This data describes a binding interaction between two proteins.

Sequence of protein 2:
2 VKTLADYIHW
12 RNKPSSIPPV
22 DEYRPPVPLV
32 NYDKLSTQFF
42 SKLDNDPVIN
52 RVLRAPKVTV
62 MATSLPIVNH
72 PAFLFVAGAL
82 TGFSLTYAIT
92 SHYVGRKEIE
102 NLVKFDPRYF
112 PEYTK

Residue-level contacts at the interface:
Residue F111 in protein 2 contacts residue K79 in protein 1 (closest heavy-atom distance 4.2 Å).
Residue V104 in protein 2 is in contact with residue K68 in protein 1 (closest heavy-atom distance 3.7 Å).
Residue E113 in protein 2 interacts with residue R4 in protein 1 (closest heavy-atom distance 3.1 Å).
Residue F111 in protein 2 interacts with residue F5 in protein 1 (closest heavy-atom distance 3.6 Å).
Residue E101 in protein 2 is in contact with residue I75 in protein 1 (closest heavy-atom distance 3.8 Å).
Residue D107 in protein 2 interacts with residue K68 in protein 1 (closest heavy-atom distance 4.0 Å).
Residue Y110 in protein 2 contacts residue R4 in protein 1 (closest heavy-atom distance 3.6 Å).
Residue I100 in protein 2 contacts residue F67 in protein 1 (closest heavy-atom distance 3.6 Å).
Residue E113 in protein 2 contacts residue K79 in protein 1 (closest heavy-atom distance 4.8 Å).
Residue K105 in protein 2 contacts residue M84 in protein 1 (closest heavy-atom distance 3.8 Å).
Residue V104 in protein 2 contacts residue V71 in protein 1 (closest heavy-atom distance 3.6 Å).
Residue F111 in protein 2 is in contact with residue I75 in protein 1 (closest heavy-atom distance 3.6 Å).
Residue K105 in protein 2 is in contact with residue I75 in protein 1 (closest heavy-atom distance 4.0 Å).
Residue V104 in protein 2 is in contact with residue I75 in protein 1 (closest heavy-atom distance 3.7 Å).
Residue Y110 in protein 2 is in contact with residue K68 in protein 1 (closest heavy-atom distance 3.4 Å).
Residue P112 in protein 2 is in contact with residue R4 in protein 1 (closest heavy-atom distance 3.9 Å).
Residue Y110 in protein 2 is in contact with residue I65 in protein 1 (closest heavy-atom distance 3.6 Å).
Residue F111 in protein 2 contacts residue E76 in protein 1 (closest heavy-atom distance 4.0 Å).
Residue L103 in protein 2 contacts residue K68 in protein 1 (closest heavy-atom distance 3.8 Å).
Residue Y110 in protein 2 is in contact with residue F5 in protein 1 (closest heavy-atom distance 3.4 Å).
Residue Y114 in protein 2 is in contact with residue I75 in protein 1 (closest heavy-atom distance 4.4 Å).
Residue E101 in protein 2 interacts with residue M84 in protein 1 (closest heavy-atom distance 3.2 Å).
Residue Y110 in protein 2 is in contact with residue A72 in protein 1 (closest heavy-atom distance 3.6 Å).
Residue Y114 in protein 2 interacts with residue K79 in protein 1 (closest heavy-atom distance 3.0 Å).
Residue I100 in protein 2 is in contact with residue V71 in protein 1 (closest heavy-atom distance 3.6 Å).
Residue F111 in protein 2 contacts residue R4 in protein 1 (closest heavy-atom distance 3.3 Å).
Residue Y110 in protein 2 is in contact with residue R69 in protein 1 (closest heavy-atom distance 3.8 Å).
Residue V104 in protein 2 interacts with residue A72 in protein 1 (closest heavy-atom distance 3.7 Å).
Residue E101 in protein 2 is in contact with residue V71 in protein 1 (closest heavy-atom distance 4.3 Å).
Residue E101 in protein 2 contacts residue K78 in protein 1 (closest heavy-atom distance 4.2 Å).
Residue Y114 in protein 2 contacts residue M84 in protein 1 (closest heavy-atom distance 4.4 Å).
Residue F111 in protein 2 contacts residue A72 in protein 1 (closest heavy-atom distance 3.5 Å).
Residue L103 in protein 2 is in contact with residue Y64 in protein 1 (closest heavy-atom distance 3.5 Å).

Sequence of protein 1:
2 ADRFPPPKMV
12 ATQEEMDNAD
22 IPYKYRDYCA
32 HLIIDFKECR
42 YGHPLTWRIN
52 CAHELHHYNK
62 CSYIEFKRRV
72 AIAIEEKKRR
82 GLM